Sequence of the second protein:
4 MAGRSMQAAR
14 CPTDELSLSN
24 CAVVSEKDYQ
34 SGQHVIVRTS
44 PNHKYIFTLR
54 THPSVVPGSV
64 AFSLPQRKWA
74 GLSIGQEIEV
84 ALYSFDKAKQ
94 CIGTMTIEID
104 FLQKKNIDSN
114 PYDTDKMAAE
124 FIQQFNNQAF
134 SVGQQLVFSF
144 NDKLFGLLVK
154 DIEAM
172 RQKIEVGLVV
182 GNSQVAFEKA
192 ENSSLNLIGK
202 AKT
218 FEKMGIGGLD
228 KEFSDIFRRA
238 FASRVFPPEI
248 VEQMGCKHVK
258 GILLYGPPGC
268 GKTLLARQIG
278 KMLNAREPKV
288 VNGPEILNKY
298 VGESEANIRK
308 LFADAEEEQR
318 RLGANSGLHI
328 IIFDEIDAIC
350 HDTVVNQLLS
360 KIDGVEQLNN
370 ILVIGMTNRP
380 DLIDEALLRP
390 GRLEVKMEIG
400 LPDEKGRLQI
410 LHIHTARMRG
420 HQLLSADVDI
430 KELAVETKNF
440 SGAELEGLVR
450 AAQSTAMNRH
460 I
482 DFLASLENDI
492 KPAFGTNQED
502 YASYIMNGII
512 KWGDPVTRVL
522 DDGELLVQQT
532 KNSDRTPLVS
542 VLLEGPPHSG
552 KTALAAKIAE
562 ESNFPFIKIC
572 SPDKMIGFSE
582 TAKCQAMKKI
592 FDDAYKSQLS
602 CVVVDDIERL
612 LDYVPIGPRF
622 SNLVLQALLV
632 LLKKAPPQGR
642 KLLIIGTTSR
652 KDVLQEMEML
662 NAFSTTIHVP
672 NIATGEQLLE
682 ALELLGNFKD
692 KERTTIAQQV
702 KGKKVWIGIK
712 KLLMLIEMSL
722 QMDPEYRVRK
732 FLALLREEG

Interface contacts:
Residue K71 in the second protein interacts with residue L221 in the first protein (closest heavy-atom distance 3.2 Å).
Residue I77 in the second protein is in contact with residue I218 in the first protein (closest heavy-atom distance 3.6 Å).
Residue R70 in the second protein contacts residue M220 in the first protein (closest heavy-atom distance 3.0 Å).
Residue L75 in the second protein contacts residue L225 in the first protein (closest heavy-atom distance 4.9 Å).
Residue R70 in the second protein contacts residue D219 in the first protein (closest heavy-atom distance 2.2 Å).
Residue I77 in the second protein is in contact with residue D219 in the first protein (closest heavy-atom distance 3.0 Å).
Residue L75 in the second protein is in contact with residue L221 in the first protein (closest heavy-atom distance 4.8 Å).
Residue K71 in the second protein contacts residue E254 in the first protein (closest heavy-atom distance 4.2 Å).
Residue L75 in the second protein is in contact with residue M220 in the first protein (closest heavy-atom distance 3.0 Å).
Residue R70 in the second protein is in contact with residue L221 in the first protein (closest heavy-atom distance 4.2 Å).
Residue K108 in the second protein contacts residue E255 in the first protein (closest heavy-atom distance 3.5 Å).
Residue S76 in the second protein interacts with residue L225 in the first protein (closest heavy-atom distance 3.2 Å).
Residue L67 in the second protein is in contact with residue E254 in the first protein (closest heavy-atom distance 3.9 Å).
Residue I77 in the second protein contacts residue M220 in the first protein (closest heavy-atom distance 3.5 Å).
Residue R13 in the second protein contacts residue D219 in the first protein (closest heavy-atom distance 2.8 Å).
Residue I77 in the second protein contacts residue F216 in the first protein (closest heavy-atom distance 4.1 Å).
Residue S76 in the second protein contacts residue M220 in the first protein (closest heavy-atom distance 3.4 Å).
Residue G74 in the second protein interacts with residue L225 in the first protein (closest heavy-atom distance 4.6 Å).

Sequence of the first protein:
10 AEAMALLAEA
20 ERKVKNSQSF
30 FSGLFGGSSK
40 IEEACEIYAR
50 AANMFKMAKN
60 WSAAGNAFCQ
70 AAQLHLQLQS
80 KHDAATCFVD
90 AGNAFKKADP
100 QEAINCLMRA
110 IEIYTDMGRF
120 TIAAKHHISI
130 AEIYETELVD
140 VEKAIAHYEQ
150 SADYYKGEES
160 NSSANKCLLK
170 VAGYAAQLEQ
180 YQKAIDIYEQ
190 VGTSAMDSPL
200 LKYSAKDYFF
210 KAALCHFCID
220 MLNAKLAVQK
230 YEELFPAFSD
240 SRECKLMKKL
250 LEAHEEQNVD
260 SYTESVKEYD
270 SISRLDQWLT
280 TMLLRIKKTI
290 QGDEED

These two protein chains interact to form a complex.